Sequence of chain A:
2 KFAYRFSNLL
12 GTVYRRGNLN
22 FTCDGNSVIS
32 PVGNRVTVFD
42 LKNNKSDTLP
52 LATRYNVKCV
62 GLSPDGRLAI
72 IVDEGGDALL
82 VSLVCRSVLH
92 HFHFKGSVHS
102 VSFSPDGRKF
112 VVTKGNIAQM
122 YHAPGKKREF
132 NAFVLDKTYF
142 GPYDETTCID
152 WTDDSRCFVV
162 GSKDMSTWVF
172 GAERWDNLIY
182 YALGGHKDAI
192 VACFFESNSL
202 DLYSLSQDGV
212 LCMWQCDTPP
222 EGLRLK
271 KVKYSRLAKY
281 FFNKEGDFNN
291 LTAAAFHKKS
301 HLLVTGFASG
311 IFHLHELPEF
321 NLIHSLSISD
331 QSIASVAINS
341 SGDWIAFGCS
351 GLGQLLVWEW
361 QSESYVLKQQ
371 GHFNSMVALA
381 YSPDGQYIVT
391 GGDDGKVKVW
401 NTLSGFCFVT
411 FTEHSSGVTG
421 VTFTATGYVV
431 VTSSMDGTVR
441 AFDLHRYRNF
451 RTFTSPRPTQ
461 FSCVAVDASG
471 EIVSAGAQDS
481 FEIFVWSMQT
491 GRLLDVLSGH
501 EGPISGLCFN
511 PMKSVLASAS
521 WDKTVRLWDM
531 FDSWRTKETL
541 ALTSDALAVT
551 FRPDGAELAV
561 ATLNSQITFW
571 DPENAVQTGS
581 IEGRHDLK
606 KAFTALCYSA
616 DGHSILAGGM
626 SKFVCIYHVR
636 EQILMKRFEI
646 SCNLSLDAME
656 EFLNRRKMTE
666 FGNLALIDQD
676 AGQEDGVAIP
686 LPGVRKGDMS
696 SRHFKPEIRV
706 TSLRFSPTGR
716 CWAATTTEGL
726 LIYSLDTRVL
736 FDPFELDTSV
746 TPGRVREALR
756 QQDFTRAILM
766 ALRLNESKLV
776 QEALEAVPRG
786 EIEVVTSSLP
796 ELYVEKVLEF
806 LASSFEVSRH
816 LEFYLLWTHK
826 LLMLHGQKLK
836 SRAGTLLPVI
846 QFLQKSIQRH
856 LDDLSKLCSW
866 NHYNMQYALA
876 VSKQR

This data describes a binding interaction between two proteins.

Interface contacts:
Residue Q1099 in chain B is in contact with residue I323 in chain A (closest heavy-atom distance 3.5 Å).
Residue W1095 in chain B is in contact with residue E316 in chain A (closest heavy-atom distance 4.7 Å).
Residue T1090 in chain B is in contact with residue N321 in chain A (closest heavy-atom distance 4.9 Å).
Residue L1098 in chain B is in contact with residue I323 in chain A (closest heavy-atom distance 4.3 Å).
Residue W1095 in chain B interacts with residue W360 in chain A (closest heavy-atom distance 4.2 Å).
Residue L1098 in chain B is in contact with residue E363 in chain A (closest heavy-atom distance 3.7 Å).
Residue W1095 in chain B is in contact with residue N321 in chain A (closest heavy-atom distance 4.7 Å).
Residue L1098 in chain B interacts with residue Q361 in chain A (closest heavy-atom distance 3.6 Å).
Residue Q1099 in chain B is in contact with residue L322 in chain A (closest heavy-atom distance 3.9 Å).
Residue W1095 in chain B is in contact with residue I323 in chain A (closest heavy-atom distance 4.0 Å).
Residue L1098 in chain B interacts with residue H324 in chain A (closest heavy-atom distance 3.6 Å).
Residue S1087 in chain B contacts residue N321 in chain A (closest heavy-atom distance 4.7 Å).
Residue L1098 in chain B contacts residue W360 in chain A (closest heavy-atom distance 3.4 Å).

Sequence of chain B:
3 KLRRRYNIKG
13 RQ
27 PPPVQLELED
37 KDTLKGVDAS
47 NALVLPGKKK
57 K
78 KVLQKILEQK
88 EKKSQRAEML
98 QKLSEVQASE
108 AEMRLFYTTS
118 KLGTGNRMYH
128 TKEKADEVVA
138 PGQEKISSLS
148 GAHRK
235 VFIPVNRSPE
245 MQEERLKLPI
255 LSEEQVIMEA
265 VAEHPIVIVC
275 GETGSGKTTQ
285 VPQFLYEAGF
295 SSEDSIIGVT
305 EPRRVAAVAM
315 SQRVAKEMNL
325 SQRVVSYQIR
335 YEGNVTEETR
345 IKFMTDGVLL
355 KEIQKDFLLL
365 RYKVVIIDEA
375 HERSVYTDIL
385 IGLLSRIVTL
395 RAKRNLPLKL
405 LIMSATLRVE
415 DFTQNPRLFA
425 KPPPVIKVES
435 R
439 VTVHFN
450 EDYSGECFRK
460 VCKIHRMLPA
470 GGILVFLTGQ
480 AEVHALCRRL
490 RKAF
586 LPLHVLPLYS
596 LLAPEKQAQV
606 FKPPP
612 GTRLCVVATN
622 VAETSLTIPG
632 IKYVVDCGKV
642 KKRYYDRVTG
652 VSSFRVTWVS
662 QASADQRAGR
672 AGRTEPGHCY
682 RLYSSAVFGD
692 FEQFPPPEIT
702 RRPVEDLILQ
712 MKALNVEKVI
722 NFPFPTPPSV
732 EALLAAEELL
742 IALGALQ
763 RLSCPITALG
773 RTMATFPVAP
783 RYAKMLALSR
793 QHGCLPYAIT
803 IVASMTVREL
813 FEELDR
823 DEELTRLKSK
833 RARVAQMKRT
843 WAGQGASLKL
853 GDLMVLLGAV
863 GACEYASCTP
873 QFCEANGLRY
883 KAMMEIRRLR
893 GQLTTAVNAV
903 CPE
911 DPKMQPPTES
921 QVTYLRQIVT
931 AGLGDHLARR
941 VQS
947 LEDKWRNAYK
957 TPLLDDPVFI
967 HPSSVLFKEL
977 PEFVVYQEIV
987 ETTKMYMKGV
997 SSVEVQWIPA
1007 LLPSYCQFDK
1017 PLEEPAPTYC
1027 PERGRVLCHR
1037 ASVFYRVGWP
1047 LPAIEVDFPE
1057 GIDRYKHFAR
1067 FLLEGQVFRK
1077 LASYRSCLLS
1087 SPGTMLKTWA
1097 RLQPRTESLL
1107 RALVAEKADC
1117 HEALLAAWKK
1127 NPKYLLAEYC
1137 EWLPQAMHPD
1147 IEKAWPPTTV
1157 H